Sequence of the second protein:
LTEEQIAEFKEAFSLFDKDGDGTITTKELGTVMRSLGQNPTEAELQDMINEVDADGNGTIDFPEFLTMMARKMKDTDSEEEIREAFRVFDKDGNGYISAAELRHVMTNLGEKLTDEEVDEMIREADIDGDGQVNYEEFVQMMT

Interface contacts:
Residue L19 in the second protein is in contact with residue R16 in the first protein (closest heavy-atom distance 4.0 Å).
Residue M52 in the second protein interacts with residue P6 in the first protein (closest heavy-atom distance 4.1 Å).
Residue E12 in the second protein contacts residue R16 in the first protein (closest heavy-atom distance 4.7 Å).
Residue F20 in the second protein interacts with residue I11 in the first protein (closest heavy-atom distance 3.5 Å).
Residue F69 in the second protein is in contact with residue F8 in the first protein (closest heavy-atom distance 4.5 Å).
Residue F20 in the second protein contacts residue F8 in the first protein (closest heavy-atom distance 3.5 Å).
Residue S39 in the second protein contacts residue L15 in the first protein (closest heavy-atom distance 4.2 Å).
Residue M72 in the second protein interacts with residue F8 in the first protein (closest heavy-atom distance 4.4 Å).
Residue L40 in the second protein contacts residue L15 in the first protein (closest heavy-atom distance 4.5 Å).
Residue L33 in the second protein interacts with residue I11 in the first protein (closest heavy-atom distance 4.7 Å).
Residue E55 in the second protein contacts residue K7 in the first protein (closest heavy-atom distance 4.7 Å).
Residue Q42 in the second protein is in contact with residue K4 in the first protein (closest heavy-atom distance 4.8 Å).
Residue I28 in the second protein interacts with residue F8 in the first protein (closest heavy-atom distance 4.8 Å).
Residue F69 in the second protein interacts with residue L12 in the first protein (closest heavy-atom distance 4.8 Å).
Residue M52 in the second protein contacts residue F8 in the first protein (closest heavy-atom distance 3.7 Å).
Residue L40 in the second protein is in contact with residue Q18 in the first protein (closest heavy-atom distance 3.7 Å).
Residue L33 in the second protein is in contact with residue F8 in the first protein (closest heavy-atom distance 4.3 Å).
Residue S39 in the second protein interacts with residue Q18 in the first protein (closest heavy-atom distance 3.1 Å).
Residue E55 in the second protein is in contact with residue P6 in the first protein (closest heavy-atom distance 5.0 Å).
Residue M73 in the second protein interacts with residue L12 in the first protein (closest heavy-atom distance 3.4 Å).
Residue L19 in the second protein interacts with residue L12 in the first protein (closest heavy-atom distance 4.0 Å).
Residue V56 in the second protein contacts residue F8 in the first protein (closest heavy-atom distance 4.0 Å).
Residue L19 in the second protein interacts with residue L15 in the first protein (closest heavy-atom distance 3.1 Å).
Residue V36 in the second protein contacts residue I11 in the first protein (closest heavy-atom distance 3.5 Å).
Residue A16 in the second protein is in contact with residue L12 in the first protein (closest heavy-atom distance 3.8 Å).
Residue M73 in the second protein is in contact with residue R16 in the first protein (closest heavy-atom distance 4.7 Å).
Residue L40 in the second protein interacts with residue I11 in the first protein (closest heavy-atom distance 4.0 Å).
Residue F20 in the second protein is in contact with residue L15 in the first protein (closest heavy-atom distance 4.3 Å).
Residue I64 in the second protein contacts residue F8 in the first protein (closest heavy-atom distance 3.8 Å).
Residue V36 in the second protein contacts residue L15 in the first protein (closest heavy-atom distance 4.1 Å).
Residue F20 in the second protein interacts with residue L12 in the first protein (closest heavy-atom distance 3.8 Å).
Residue L40 in the second protein contacts residue R14 in the first protein (closest heavy-atom distance 3.5 Å).
Residue M52 in the second protein contacts residue I11 in the first protein (closest heavy-atom distance 3.2 Å).
Residue A16 in the second protein is in contact with residue R16 in the first protein (closest heavy-atom distance 3.8 Å).
Residue M37 in the second protein is in contact with residue P6 in the first protein (closest heavy-atom distance 3.4 Å).
Residue M37 in the second protein is in contact with residue I11 in the first protein (closest heavy-atom distance 3.5 Å).

Sequence of the first protein:
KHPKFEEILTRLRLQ

The following describes two proteins that form a bound complex.